Sequence of protein 1:
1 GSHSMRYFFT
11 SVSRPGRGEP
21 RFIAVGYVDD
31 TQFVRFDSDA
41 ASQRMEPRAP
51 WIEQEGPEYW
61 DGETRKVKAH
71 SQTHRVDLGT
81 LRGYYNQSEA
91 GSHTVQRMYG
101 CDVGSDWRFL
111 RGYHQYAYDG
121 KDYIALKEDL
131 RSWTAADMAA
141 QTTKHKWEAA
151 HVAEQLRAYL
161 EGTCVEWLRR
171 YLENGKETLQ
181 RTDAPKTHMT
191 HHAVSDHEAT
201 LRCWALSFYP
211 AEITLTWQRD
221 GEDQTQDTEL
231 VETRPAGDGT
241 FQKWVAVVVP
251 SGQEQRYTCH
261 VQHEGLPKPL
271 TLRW

These two protein chains interact to form a complex.

Interface contacts:
Residue L81 in protein 1 contacts residue V9 in protein 2 (closest heavy-atom distance 3.9 Å).
Residue W147 in protein 1 interacts with residue V9 in protein 2 (closest heavy-atom distance 3.9 Å).
Residue F33 in protein 1 is in contact with residue N1 in protein 2 (closest heavy-atom distance 4.5 Å).
Residue D77 in protein 1 interacts with residue V9 in protein 2 (closest heavy-atom distance 2.9 Å).
Residue Y159 in protein 1 contacts residue P4 in protein 2 (closest heavy-atom distance 4.2 Å).
Residue K66 in protein 1 interacts with residue N1 in protein 2 (closest heavy-atom distance 2.9 Å).
Residue R97 in protein 1 contacts residue A7 in protein 2 (closest heavy-atom distance 4.4 Å).
Residue W167 in protein 1 is in contact with residue N1 in protein 2 (closest heavy-atom distance 3.1 Å).
Residue Y7 in protein 1 contacts residue L2 in protein 2 (closest heavy-atom distance 3.6 Å).
Residue Y59 in protein 1 contacts residue N1 in protein 2 (closest heavy-atom distance 4.2 Å).
Residue Y116 in protein 1 contacts residue V9 in protein 2 (closest heavy-atom distance 3.7 Å).
Residue K146 in protein 1 is in contact with residue V9 in protein 2 (closest heavy-atom distance 3.3 Å).
Residue T80 in protein 1 contacts residue T8 in protein 2 (closest heavy-atom distance 4.8 Å).
Residue K66 in protein 1 is in contact with residue P4 in protein 2 (closest heavy-atom distance 4.0 Å).
Residue T73 in protein 1 is in contact with residue A7 in protein 2 (closest heavy-atom distance 3.5 Å).
Residue D77 in protein 1 interacts with residue A7 in protein 2 (closest heavy-atom distance 4.8 Å).
Residue W147 in protein 1 interacts with residue T8 in protein 2 (closest heavy-atom distance 2.7 Å).
Residue Y159 in protein 1 is in contact with residue V3 in protein 2 (closest heavy-atom distance 3.5 Å).
Residue H70 in protein 1 is in contact with residue V6 in protein 2 (closest heavy-atom distance 3.2 Å).
Residue Y84 in protein 1 interacts with residue V9 in protein 2 (closest heavy-atom distance 3.0 Å).
Residue K66 in protein 1 contacts residue V3 in protein 2 (closest heavy-atom distance 3.6 Å).
Residue H70 in protein 1 contacts residue L2 in protein 2 (closest heavy-atom distance 4.0 Å).
Residue T163 in protein 1 interacts with residue N1 in protein 2 (closest heavy-atom distance 4.0 Å).
Residue R97 in protein 1 is in contact with residue V6 in protein 2 (closest heavy-atom distance 3.2 Å).
Residue E63 in protein 1 contacts residue L2 in protein 2 (closest heavy-atom distance 3.1 Å).
Residue T143 in protein 1 contacts residue T8 in protein 2 (closest heavy-atom distance 4.9 Å).
Residue T73 in protein 1 is in contact with residue T8 in protein 2 (closest heavy-atom distance 3.8 Å).
Residue L156 in protein 1 contacts residue V3 in protein 2 (closest heavy-atom distance 4.0 Å).
Residue K66 in protein 1 interacts with residue L2 in protein 2 (closest heavy-atom distance 3.1 Å).
Residue Y99 in protein 1 is in contact with residue V3 in protein 2 (closest heavy-atom distance 3.1 Å).
Residue W147 in protein 1 interacts with residue A7 in protein 2 (closest heavy-atom distance 3.5 Å).
Residue M45 in protein 1 is in contact with residue L2 in protein 2 (closest heavy-atom distance 3.4 Å).
Residue K146 in protein 1 interacts with residue T8 in protein 2 (closest heavy-atom distance 3.3 Å).
Residue V76 in protein 1 contacts residue T8 in protein 2 (closest heavy-atom distance 3.4 Å).
Residue F9 in protein 1 interacts with residue L2 in protein 2 (closest heavy-atom distance 3.6 Å).
Residue T73 in protein 1 interacts with residue V6 in protein 2 (closest heavy-atom distance 2.9 Å).
Residue Y159 in protein 1 contacts residue L2 in protein 2 (closest heavy-atom distance 3.7 Å).
Residue D77 in protein 1 interacts with residue T8 in protein 2 (closest heavy-atom distance 2.8 Å).
Residue Y7 in protein 1 is in contact with residue N1 in protein 2 (closest heavy-atom distance 2.7 Å).
Residue H70 in protein 1 interacts with residue V3 in protein 2 (closest heavy-atom distance 3.5 Å).
Residue T80 in protein 1 is in contact with residue V9 in protein 2 (closest heavy-atom distance 4.2 Å).
Residue M5 in protein 1 is in contact with residue N1 in protein 2 (closest heavy-atom distance 3.8 Å).
Residue V152 in protein 1 is in contact with residue A7 in protein 2 (closest heavy-atom distance 3.9 Å).
Residue T143 in protein 1 interacts with residue V9 in protein 2 (closest heavy-atom distance 2.7 Å).
Residue V67 in protein 1 is in contact with residue L2 in protein 2 (closest heavy-atom distance 3.5 Å).
Residue Y171 in protein 1 contacts residue N1 in protein 2 (closest heavy-atom distance 2.9 Å).
Residue Y99 in protein 1 contacts residue L2 in protein 2 (closest heavy-atom distance 3.4 Å).
Residue E63 in protein 1 is in contact with residue N1 in protein 2 (closest heavy-atom distance 3.7 Å).
Residue Y159 in protein 1 is in contact with residue N1 in protein 2 (closest heavy-atom distance 2.6 Å).
Residue Y123 in protein 1 interacts with residue V9 in protein 2 (closest heavy-atom distance 3.9 Å).

Sequence of protein 2:
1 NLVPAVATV